Sequence of protein 2:
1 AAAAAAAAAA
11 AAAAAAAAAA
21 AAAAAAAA

This data describes a binding interaction between two proteins.

Sequence of protein 1:
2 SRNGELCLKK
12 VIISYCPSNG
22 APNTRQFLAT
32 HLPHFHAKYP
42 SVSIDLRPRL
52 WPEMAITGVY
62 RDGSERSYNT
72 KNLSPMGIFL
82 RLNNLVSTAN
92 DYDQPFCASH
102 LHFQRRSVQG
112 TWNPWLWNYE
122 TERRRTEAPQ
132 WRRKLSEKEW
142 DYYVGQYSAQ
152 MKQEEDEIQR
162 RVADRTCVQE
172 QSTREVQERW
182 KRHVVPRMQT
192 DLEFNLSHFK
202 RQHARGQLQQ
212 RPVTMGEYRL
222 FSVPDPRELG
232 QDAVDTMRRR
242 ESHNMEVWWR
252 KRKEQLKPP

Residue-level contacts at the interface:
Residue D192 in protein 1 interacts with residue A12 in protein 2 (closest heavy-atom distance 3.8 Å).
Residue F195 in protein 1 contacts residue A12 in protein 2 (closest heavy-atom distance 4.4 Å).
Residue Q190 in protein 1 is in contact with residue A10 in protein 2 (closest heavy-atom distance 3.8 Å).
Residue D192 in protein 1 is in contact with residue A15 in protein 2 (closest heavy-atom distance 4.9 Å).